Contacts between the two chains:
Residue V51 in the first protein is in contact with residue S13 in the second protein (closest heavy-atom distance 3.6 Å).
Residue N231 in the first protein contacts residue G6 in the second protein (closest heavy-atom distance 2.9 Å).
Residue K127 in the first protein interacts with residue I8 in the second protein (closest heavy-atom distance 4.0 Å).
Residue K54 in the first protein contacts residue P9 in the second protein (closest heavy-atom distance 3.8 Å).
Residue L179 in the first protein is in contact with residue I8 in the second protein (closest heavy-atom distance 3.6 Å).
Residue N231 in the first protein is in contact with residue A5 in the second protein (closest heavy-atom distance 3.7 Å).
Residue V51 in the first protein contacts residue R11 in the second protein (closest heavy-atom distance 3.6 Å).
Residue L48 in the first protein interacts with residue S13 in the second protein (closest heavy-atom distance 4.2 Å).
Residue N55 in the first protein interacts with residue R12 in the second protein (closest heavy-atom distance 4.7 Å).
Residue K54 in the first protein is in contact with residue I8 in the second protein (closest heavy-atom distance 4.6 Å).
Residue I224 in the first protein contacts residue I8 in the second protein (closest heavy-atom distance 4.2 Å).
Residue L227 in the first protein is in contact with residue I8 in the second protein (closest heavy-atom distance 4.0 Å).
Residue L227 in the first protein is in contact with residue P9 in the second protein (closest heavy-atom distance 3.8 Å).
Residue V183 in the first protein interacts with residue A5 in the second protein (closest heavy-atom distance 4.6 Å).
Residue E19 in the first protein is in contact with residue S13 in the second protein (closest heavy-atom distance 2.5 Å).
Residue K54 in the first protein interacts with residue G10 in the second protein (closest heavy-atom distance 3.6 Å).
Residue S50 in the first protein contacts residue G10 in the second protein (closest heavy-atom distance 4.4 Å).
Residue E19 in the first protein interacts with residue R12 in the second protein (closest heavy-atom distance 3.8 Å).
Residue L179 in the first protein is in contact with residue G6 in the second protein (closest heavy-atom distance 3.8 Å).
Residue G59 in the first protein contacts residue R11 in the second protein (closest heavy-atom distance 3.7 Å).
Residue L234 in the first protein contacts residue A5 in the second protein (closest heavy-atom distance 3.3 Å).
Residue Y24 in the first protein is in contact with residue R11 in the second protein (closest heavy-atom distance 3.9 Å).
Residue N55 in the first protein contacts residue R11 in the second protein (closest heavy-atom distance 2.9 Å).
Residue N55 in the first protein contacts residue G10 in the second protein (closest heavy-atom distance 4.7 Å).
Residue Y186 in the first protein is in contact with residue A5 in the second protein (closest heavy-atom distance 4.8 Å).
Residue N47 in the first protein interacts with residue S13 in the second protein (closest heavy-atom distance 4.8 Å).
Residue K54 in the first protein interacts with residue R11 in the second protein (closest heavy-atom distance 4.4 Å).
Residue W235 in the first protein interacts with residue A5 in the second protein (closest heavy-atom distance 3.5 Å).
Residue G58 in the first protein is in contact with residue R11 in the second protein (closest heavy-atom distance 3.5 Å).
Residue E19 in the first protein interacts with residue R11 in the second protein (closest heavy-atom distance 4.6 Å).
Residue V51 in the first protein contacts residue R12 in the second protein (closest heavy-atom distance 3.9 Å).
Residue G176 in the first protein interacts with residue I8 in the second protein (closest heavy-atom distance 3.8 Å).
Residue E187 in the first protein is in contact with residue A5 in the second protein (closest heavy-atom distance 3.2 Å).
Residue N180 in the first protein contacts residue I8 in the second protein (closest heavy-atom distance 2.9 Å).
Residue V51 in the first protein interacts with residue G10 in the second protein (closest heavy-atom distance 3.6 Å).
Residue V183 in the first protein is in contact with residue G6 in the second protein (closest heavy-atom distance 3.5 Å).

Sequence of the second protein:
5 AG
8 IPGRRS

These two protein chains interact to form a complex.

Sequence of the first protein:
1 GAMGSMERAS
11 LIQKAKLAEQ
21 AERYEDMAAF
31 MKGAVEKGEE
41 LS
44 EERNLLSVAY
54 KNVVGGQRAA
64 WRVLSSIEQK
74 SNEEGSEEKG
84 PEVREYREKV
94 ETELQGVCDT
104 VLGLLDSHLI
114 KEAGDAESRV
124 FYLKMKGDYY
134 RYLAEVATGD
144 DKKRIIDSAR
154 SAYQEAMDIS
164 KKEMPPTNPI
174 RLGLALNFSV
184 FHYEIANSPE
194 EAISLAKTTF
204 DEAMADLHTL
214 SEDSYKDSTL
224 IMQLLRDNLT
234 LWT